Sequence of the first protein:
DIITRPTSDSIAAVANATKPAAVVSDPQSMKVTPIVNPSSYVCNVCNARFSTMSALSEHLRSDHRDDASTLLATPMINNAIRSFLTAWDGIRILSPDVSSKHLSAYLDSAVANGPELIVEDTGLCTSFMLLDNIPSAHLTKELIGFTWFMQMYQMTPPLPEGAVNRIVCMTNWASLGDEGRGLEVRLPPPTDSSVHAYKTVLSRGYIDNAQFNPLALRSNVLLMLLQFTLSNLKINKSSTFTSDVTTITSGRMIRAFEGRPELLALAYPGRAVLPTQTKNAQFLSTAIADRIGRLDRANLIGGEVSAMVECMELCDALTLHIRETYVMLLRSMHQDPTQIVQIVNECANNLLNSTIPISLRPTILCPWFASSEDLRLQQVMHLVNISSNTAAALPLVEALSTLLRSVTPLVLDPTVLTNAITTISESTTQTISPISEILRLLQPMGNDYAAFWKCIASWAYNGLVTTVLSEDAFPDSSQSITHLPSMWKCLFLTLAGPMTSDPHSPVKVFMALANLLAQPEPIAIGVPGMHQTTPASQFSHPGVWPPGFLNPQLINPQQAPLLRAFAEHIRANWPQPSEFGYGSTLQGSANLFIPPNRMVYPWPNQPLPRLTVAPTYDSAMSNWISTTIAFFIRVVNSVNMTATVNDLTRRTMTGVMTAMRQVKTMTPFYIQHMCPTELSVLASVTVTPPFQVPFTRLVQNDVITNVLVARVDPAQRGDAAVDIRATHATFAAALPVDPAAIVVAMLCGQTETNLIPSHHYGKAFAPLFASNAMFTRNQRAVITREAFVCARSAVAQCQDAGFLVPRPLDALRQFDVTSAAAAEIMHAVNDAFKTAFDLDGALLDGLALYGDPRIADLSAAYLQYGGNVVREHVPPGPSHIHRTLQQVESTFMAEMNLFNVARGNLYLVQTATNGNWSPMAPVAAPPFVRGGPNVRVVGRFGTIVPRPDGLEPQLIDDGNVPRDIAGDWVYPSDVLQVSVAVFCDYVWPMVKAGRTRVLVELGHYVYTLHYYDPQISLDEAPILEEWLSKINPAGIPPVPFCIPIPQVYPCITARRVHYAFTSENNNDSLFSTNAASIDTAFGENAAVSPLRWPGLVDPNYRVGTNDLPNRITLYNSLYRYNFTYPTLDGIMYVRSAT

Contacts between the two chains:
Residue D108 in the first protein is in contact with residue Q38 in the second protein (closest heavy-atom distance 3.2 Å).
Residue A110 in the first protein contacts residue V10 in the second protein (closest heavy-atom distance 2.7 Å).
Residue A823 in the first protein interacts with residue N62 in the second protein (closest heavy-atom distance 3.6 Å).
Residue S109 in the first protein interacts with residue V9 in the second protein (closest heavy-atom distance 3.2 Å).
Residue D472 in the first protein contacts residue Q45 in the second protein (closest heavy-atom distance 3.1 Å).
Residue T730 in the first protein is in contact with residue N49 in the second protein (closest heavy-atom distance 3.4 Å).
Residue A820 in the first protein interacts with residue D63 in the second protein (closest heavy-atom distance 3.4 Å).
Residue N389 in the first protein contacts residue N19 in the second protein (closest heavy-atom distance 2.8 Å).
Residue D108 in the first protein contacts residue N19 in the second protein (closest heavy-atom distance 3.0 Å).
Residue T727 in the first protein is in contact with residue S54 in the second protein (closest heavy-atom distance 2.8 Å).
Residue N389 in the first protein interacts with residue A15 in the second protein (closest heavy-atom distance 3.0 Å).
Residue P96 in the first protein is in contact with residue A2 in the second protein (closest heavy-atom distance 3.4 Å).
Residue Y986 in the first protein interacts with residue Q92 in the second protein (closest heavy-atom distance 3.0 Å).
Residue N389 in the first protein is in contact with residue N35 in the second protein (closest heavy-atom distance 3.1 Å).
Residue S819 in the first protein is in contact with residue D63 in the second protein (closest heavy-atom distance 3.1 Å).
Residue G841 in the first protein contacts residue K13 in the second protein (closest heavy-atom distance 3.2 Å).
Residue D985 in the first protein contacts residue V88 in the second protein (closest heavy-atom distance 3.3 Å).
Residue D108 in the first protein interacts with residue T18 in the second protein (closest heavy-atom distance 3.4 Å).
Residue Q538 in the first protein is in contact with residue P48 in the second protein (closest heavy-atom distance 3.2 Å).
Residue Y206 in the first protein contacts residue N80 in the second protein (closest heavy-atom distance 3.3 Å).
Residue L403 in the first protein interacts with residue D6 in the second protein (closest heavy-atom distance 3.5 Å).
Residue S387 in the first protein is in contact with residue P16 in the second protein (closest heavy-atom distance 3.3 Å).
Residue T688 in the first protein is in contact with residue V9 in the second protein (closest heavy-atom distance 3.2 Å).
Residue V685 in the first protein interacts with residue T7 in the second protein (closest heavy-atom distance 3.6 Å).
Residue V687 in the first protein interacts with residue T7 in the second protein (closest heavy-atom distance 3.1 Å).
Residue E471 in the first protein is in contact with residue Q45 in the second protein (closest heavy-atom distance 2.9 Å).
Residue A110 in the first protein contacts residue N8 in the second protein (closest heavy-atom distance 3.1 Å).
Residue R204 in the first protein contacts residue S72 in the second protein (closest heavy-atom distance 3.1 Å).
Residue Y206 in the first protein contacts residue K83 in the second protein (closest heavy-atom distance 3.0 Å).
Residue A110 in the first protein is in contact with residue V9 in the second protein (closest heavy-atom distance 3.7 Å).
Residue A981 in the first protein is in contact with residue A86 in the second protein (closest heavy-atom distance 3.3 Å).
Residue E471 in the first protein interacts with residue S44 in the second protein (closest heavy-atom distance 3.6 Å).
Residue T818 in the first protein is in contact with residue D63 in the second protein (closest heavy-atom distance 3.2 Å).
Residue A981 in the first protein contacts residue A85 in the second protein (closest heavy-atom distance 3.6 Å).
Residue V687 in the first protein interacts with residue N8 in the second protein (closest heavy-atom distance 3.6 Å).
Residue H728 in the first protein interacts with residue D53 in the second protein (closest heavy-atom distance 2.5 Å).
Residue H728 in the first protein interacts with residue S54 in the second protein (closest heavy-atom distance 2.8 Å).
Residue V111 in the first protein contacts residue N8 in the second protein (closest heavy-atom distance 3.3 Å).
Residue A729 in the first protein contacts residue D53 in the second protein (closest heavy-atom distance 3.2 Å).
Residue P767 in the first protein interacts with residue A2 in the second protein (closest heavy-atom distance 3.3 Å).
Residue I724 in the first protein is in contact with residue S54 in the second protein (closest heavy-atom distance 3.3 Å).
Residue Y986 in the first protein contacts residue D90 in the second protein (closest heavy-atom distance 3.1 Å).
Residue D845 in the first protein is in contact with residue D14 in the second protein (closest heavy-atom distance 3.0 Å).
Residue G851 in the first protein interacts with residue N62 in the second protein (closest heavy-atom distance 2.7 Å).
Residue E471 in the first protein interacts with residue G47 in the second protein (closest heavy-atom distance 3.7 Å).
Residue A399 in the first protein interacts with residue D6 in the second protein (closest heavy-atom distance 3.7 Å).
Residue E824 in the first protein contacts residue T71 in the second protein (closest heavy-atom distance 3.1 Å).
Residue A112 in the first protein interacts with residue N8 in the second protein (closest heavy-atom distance 2.9 Å).
Residue P989 in the first protein is in contact with residue M94 in the second protein (closest heavy-atom distance 3.7 Å).
Residue T727 in the first protein is in contact with residue G52 in the second protein (closest heavy-atom distance 3.2 Å).
Residue S1029 in the first protein interacts with residue A86 in the second protein (closest heavy-atom distance 3.2 Å).
Residue S819 in the first protein is in contact with residue N62 in the second protein (closest heavy-atom distance 3.4 Å).
Residue D845 in the first protein interacts with residue K13 in the second protein (closest heavy-atom distance 3.3 Å).
Residue S109 in the first protein contacts residue A12 in the second protein (closest heavy-atom distance 3.5 Å).
Residue T727 in the first protein is in contact with residue D53 in the second protein (closest heavy-atom distance 3.5 Å).
Residue N385 in the first protein is in contact with residue P16 in the second protein (closest heavy-atom distance 3.1 Å).
Residue S109 in the first protein interacts with residue V10 in the second protein (closest heavy-atom distance 2.5 Å).
Residue T390 in the first protein is in contact with residue Q36 in the second protein (closest heavy-atom distance 3.6 Å).
Residue D985 in the first protein interacts with residue S93 in the second protein (closest heavy-atom distance 2.8 Å).
Residue A848 in the first protein interacts with residue N62 in the second protein (closest heavy-atom distance 3.1 Å).

Sequence of the second protein:
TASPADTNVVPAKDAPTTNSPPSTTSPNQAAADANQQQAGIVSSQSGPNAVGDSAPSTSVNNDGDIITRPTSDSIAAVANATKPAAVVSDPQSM

The following describes two proteins that form a bound complex.